These two protein chains interact to form a complex.

Sequence of protein 2:
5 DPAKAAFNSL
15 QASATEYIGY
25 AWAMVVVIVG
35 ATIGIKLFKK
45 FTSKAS

Sequence of protein 1:
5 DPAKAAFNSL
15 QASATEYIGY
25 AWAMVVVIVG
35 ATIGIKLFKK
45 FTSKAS

Interface contacts:
Residue P6 in protein 1 interacts with residue W26 in protein 2 (closest heavy-atom distance 3.9 Å).
Residue M28 in protein 1 is in contact with residue A49 in protein 2 (closest heavy-atom distance 4.1 Å).
Residue A18 in protein 1 contacts residue F45 in protein 2 (closest heavy-atom distance 4.6 Å).
Residue M28 in protein 1 is in contact with residue S50 in protein 2 (closest heavy-atom distance 3.7 Å).
Residue L14 in protein 1 interacts with residue V33 in protein 2 (closest heavy-atom distance 4.4 Å).
Residue A7 in protein 1 contacts residue W26 in protein 2 (closest heavy-atom distance 4.1 Å).
Residue I32 in protein 1 interacts with residue A49 in protein 2 (closest heavy-atom distance 4.4 Å).
Residue A10 in protein 1 is in contact with residue V30 in protein 2 (closest heavy-atom distance 3.7 Å).
Residue A18 in protein 1 interacts with residue L41 in protein 2 (closest heavy-atom distance 3.7 Å).
Residue Y21 in protein 1 contacts residue G38 in protein 2 (closest heavy-atom distance 3.3 Å).
Residue I22 in protein 1 is in contact with residue F45 in protein 2 (closest heavy-atom distance 3.5 Å).
Residue M28 in protein 1 contacts residue T46 in protein 2 (closest heavy-atom distance 4.8 Å).
Residue Y21 in protein 1 is in contact with residue L41 in protein 2 (closest heavy-atom distance 3.7 Å).
Residue A25 in protein 1 contacts residue F45 in protein 2 (closest heavy-atom distance 3.8 Å).
Residue A25 in protein 1 interacts with residue A49 in protein 2 (closest heavy-atom distance 3.6 Å).
Residue V29 in protein 1 is in contact with residue K48 in protein 2 (closest heavy-atom distance 4.8 Å).
Residue Y21 in protein 1 contacts residue F45 in protein 2 (closest heavy-atom distance 4.0 Å).
Residue L14 in protein 1 interacts with residue I37 in protein 2 (closest heavy-atom distance 3.8 Å).
Residue Y21 in protein 1 is in contact with residue F42 in protein 2 (closest heavy-atom distance 3.9 Å).
Residue I32 in protein 1 contacts residue S50 in protein 2 (closest heavy-atom distance 4.6 Å).
Residue V29 in protein 1 contacts residue A49 in protein 2 (closest heavy-atom distance 3.7 Å).
Residue L14 in protein 1 interacts with residue G34 in protein 2 (closest heavy-atom distance 4.0 Å).
Residue P6 in protein 1 contacts residue V30 in protein 2 (closest heavy-atom distance 4.2 Å).